Sequence of protein 1:
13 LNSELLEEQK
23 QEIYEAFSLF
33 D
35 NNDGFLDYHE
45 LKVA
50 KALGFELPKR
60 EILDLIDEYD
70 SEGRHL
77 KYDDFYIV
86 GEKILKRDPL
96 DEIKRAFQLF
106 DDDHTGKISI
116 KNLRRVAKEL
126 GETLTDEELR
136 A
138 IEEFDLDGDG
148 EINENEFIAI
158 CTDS

Sequence of protein 2:
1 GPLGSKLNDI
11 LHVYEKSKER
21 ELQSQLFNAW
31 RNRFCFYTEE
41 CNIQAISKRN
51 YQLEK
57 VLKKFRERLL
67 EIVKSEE

These two protein chains interact to form a complex.

Residue-level contacts at the interface:
Residue F32 in protein 1 is in contact with residue L11 in protein 2 (closest heavy-atom distance 4.1 Å).
Residue K50 in protein 1 is in contact with residue L11 in protein 2 (closest heavy-atom distance 3.9 Å).
Residue A156 in protein 1 is in contact with residue R33 in protein 2 (closest heavy-atom distance 3.2 Å).
Residue I149 in protein 1 is in contact with residue W30 in protein 2 (closest heavy-atom distance 4.0 Å).
Residue A136 in protein 1 is in contact with residue F34 in protein 2 (closest heavy-atom distance 3.4 Å).
Residue A122 in protein 1 contacts residue F27 in protein 2 (closest heavy-atom distance 3.9 Å).
Residue E44 in protein 1 is in contact with residue L7 in protein 2 (closest heavy-atom distance 3.9 Å).
Residue F141 in protein 1 is in contact with residue W30 in protein 2 (closest heavy-atom distance 3.7 Å).
Residue L104 in protein 1 interacts with residue E19 in protein 2 (closest heavy-atom distance 3.2 Å).
Residue E140 in protein 1 contacts residue F34 in protein 2 (closest heavy-atom distance 4.2 Å).
Residue I113 in protein 1 interacts with residue W30 in protein 2 (closest heavy-atom distance 4.2 Å).
Residue L118 in protein 1 interacts with residue F27 in protein 2 (closest heavy-atom distance 3.9 Å).
Residue F141 in protein 1 contacts residue F34 in protein 2 (closest heavy-atom distance 4.0 Å).
Residue E127 in protein 1 is in contact with residue N28 in protein 2 (closest heavy-atom distance 4.0 Å).
Residue I157 in protein 1 interacts with residue R33 in protein 2 (closest heavy-atom distance 3.2 Å).
Residue R120 in protein 1 is in contact with residue Q23 in protein 2 (closest heavy-atom distance 2.9 Å).
Residue V47 in protein 1 contacts residue L7 in protein 2 (closest heavy-atom distance 3.9 Å).
Residue I157 in protein 1 interacts with residue W30 in protein 2 (closest heavy-atom distance 3.6 Å).
Residue F154 in protein 1 interacts with residue W30 in protein 2 (closest heavy-atom distance 4.0 Å).
Residue L129 in protein 1 contacts residue F27 in protein 2 (closest heavy-atom distance 3.7 Å).
Residue L125 in protein 1 contacts residue S24 in protein 2 (closest heavy-atom distance 3.6 Å).
Residue L125 in protein 1 interacts with residue Q23 in protein 2 (closest heavy-atom distance 3.9 Å).
Residue E140 in protein 1 interacts with residue T38 in protein 2 (closest heavy-atom distance 3.9 Å).
Residue K50 in protein 1 interacts with residue E15 in protein 2 (closest heavy-atom distance 4.2 Å).
Residue F141 in protein 1 contacts residue R33 in protein 2 (closest heavy-atom distance 3.8 Å).
Residue V47 in protein 1 is in contact with residue N8 in protein 2 (closest heavy-atom distance 4.6 Å).
Residue F105 in protein 1 is in contact with residue F27 in protein 2 (closest heavy-atom distance 4.0 Å).
Residue E124 in protein 1 is in contact with residue Q23 in protein 2 (closest heavy-atom distance 4.6 Å).
Residue H43 in protein 1 is in contact with residue L7 in protein 2 (closest heavy-atom distance 3.7 Å).
Residue T159 in protein 1 contacts residue R33 in protein 2 (closest heavy-atom distance 2.8 Å).
Residue F154 in protein 1 contacts residue L26 in protein 2 (closest heavy-atom distance 4.3 Å).
Residue L31 in protein 1 is in contact with residue I10 in protein 2 (closest heavy-atom distance 3.8 Å).
Residue A101 in protein 1 interacts with residue L22 in protein 2 (closest heavy-atom distance 3.8 Å).
Residue E127 in protein 1 interacts with residue F27 in protein 2 (closest heavy-atom distance 3.6 Å).
Residue V121 in protein 1 contacts residue Q23 in protein 2 (closest heavy-atom distance 3.8 Å).
Residue F32 in protein 1 is in contact with residue L7 in protein 2 (closest heavy-atom distance 3.7 Å).
Residue F141 in protein 1 contacts residue Y37 in protein 2 (closest heavy-atom distance 4.3 Å).
Residue L125 in protein 1 is in contact with residue R20 in protein 2 (closest heavy-atom distance 3.8 Å).
Residue I98 in protein 1 is in contact with residue L26 in protein 2 (closest heavy-atom distance 4.5 Å).
Residue L104 in protein 1 interacts with residue Q23 in protein 2 (closest heavy-atom distance 3.2 Å).
Residue A51 in protein 1 interacts with residue Y14 in protein 2 (closest heavy-atom distance 3.5 Å).
Residue I138 in protein 1 interacts with residue W30 in protein 2 (closest heavy-atom distance 4.2 Å).
Residue F105 in protein 1 contacts residue Q23 in protein 2 (closest heavy-atom distance 4.0 Å).
Residue L104 in protein 1 interacts with residue L22 in protein 2 (closest heavy-atom distance 4.1 Å).
Residue E24 in protein 1 interacts with residue Y14 in protein 2 (closest heavy-atom distance 4.1 Å).
Residue F105 in protein 1 contacts residue W30 in protein 2 (closest heavy-atom distance 3.6 Å).
Residue E127 in protein 1 contacts residue R31 in protein 2 (closest heavy-atom distance 2.5 Å).
Residue E97 in protein 1 contacts residue L22 in protein 2 (closest heavy-atom distance 3.8 Å).
Residue E124 in protein 1 interacts with residue R20 in protein 2 (closest heavy-atom distance 2.9 Å).
Residue L125 in protein 1 is in contact with residue F27 in protein 2 (closest heavy-atom distance 3.6 Å).
Residue L129 in protein 1 interacts with residue R31 in protein 2 (closest heavy-atom distance 3.5 Å).
Residue A101 in protein 1 is in contact with residue L26 in protein 2 (closest heavy-atom distance 3.4 Å).
Residue L31 in protein 1 contacts residue Y14 in protein 2 (closest heavy-atom distance 3.3 Å).
Residue C158 in protein 1 interacts with residue L26 in protein 2 (closest heavy-atom distance 3.8 Å).
Residue V47 in protein 1 interacts with residue L11 in protein 2 (closest heavy-atom distance 3.8 Å).
Residue F32 in protein 1 is in contact with residue I10 in protein 2 (closest heavy-atom distance 3.8 Å).
Residue E140 in protein 1 interacts with residue Y37 in protein 2 (closest heavy-atom distance 4.2 Å).
Residue L118 in protein 1 interacts with residue W30 in protein 2 (closest heavy-atom distance 3.5 Å).
Residue A51 in protein 1 interacts with residue L11 in protein 2 (closest heavy-atom distance 3.7 Å).
Residue V121 in protein 1 contacts residue F27 in protein 2 (closest heavy-atom distance 4.0 Å).